Sequence of protein 1:
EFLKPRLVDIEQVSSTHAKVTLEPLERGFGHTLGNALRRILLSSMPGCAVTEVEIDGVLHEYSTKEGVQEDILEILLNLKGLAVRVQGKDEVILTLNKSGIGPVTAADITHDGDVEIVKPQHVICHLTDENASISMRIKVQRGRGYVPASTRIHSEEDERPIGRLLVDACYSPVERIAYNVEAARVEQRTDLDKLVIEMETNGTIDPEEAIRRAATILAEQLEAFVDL

The following describes two proteins that form a bound complex.

Sequence of protein 2:
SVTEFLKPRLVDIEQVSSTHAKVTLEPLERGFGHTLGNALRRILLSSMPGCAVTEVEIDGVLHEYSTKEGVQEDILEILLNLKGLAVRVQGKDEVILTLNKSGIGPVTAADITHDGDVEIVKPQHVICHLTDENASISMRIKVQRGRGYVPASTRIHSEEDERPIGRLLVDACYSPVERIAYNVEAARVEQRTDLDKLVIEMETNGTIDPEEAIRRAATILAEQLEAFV

Residue-level contacts at the interface:
Residue L228 in protein 2 contacts residue F8 in protein 1 (closest heavy-atom distance 3.3 Å).
Residue T222 in protein 2 interacts with residue L234 in protein 1 (closest heavy-atom distance 4.0 Å).
Residue A225 in protein 2 interacts with residue L228 in protein 1 (closest heavy-atom distance 3.9 Å).
Residue L228 in protein 2 is in contact with residue P11 in protein 1 (closest heavy-atom distance 3.9 Å).
Residue T38 in protein 2 is in contact with residue A42 in protein 1 (closest heavy-atom distance 3.0 Å).
Residue A220 in protein 2 is in contact with residue E229 in protein 1 (closest heavy-atom distance 2.2 Å).
Residue A221 in protein 2 contacts residue E229 in protein 1 (closest heavy-atom distance 3.7 Å).
Residue T222 in protein 2 contacts residue E229 in protein 1 (closest heavy-atom distance 2.9 Å).
Residue Q227 in protein 2 contacts residue F35 in protein 1 (closest heavy-atom distance 3.8 Å).
Residue R218 in protein 2 interacts with residue V232 in protein 1 (closest heavy-atom distance 3.6 Å).
Residue T38 in protein 2 is in contact with residue R45 in protein 1 (closest heavy-atom distance 3.3 Å).
Residue F231 in protein 2 contacts residue L9 in protein 1 (closest heavy-atom distance 3.5 Å).
Residue L228 in protein 2 is in contact with residue K10 in protein 1 (closest heavy-atom distance 3.3 Å).
Residue L224 in protein 2 contacts residue E229 in protein 1 (closest heavy-atom distance 4.5 Å).
Residue R218 in protein 2 interacts with residue F231 in protein 1 (closest heavy-atom distance 3.7 Å).
Residue I223 in protein 2 contacts residue D233 in protein 1 (closest heavy-atom distance 3.8 Å).
Residue Q227 in protein 2 contacts residue F8 in protein 1 (closest heavy-atom distance 2.9 Å).
Residue L228 in protein 2 is in contact with residue L9 in protein 1 (closest heavy-atom distance 3.4 Å).
Residue F35 in protein 2 interacts with residue Q227 in protein 1 (closest heavy-atom distance 2.9 Å).
Residue F231 in protein 2 contacts residue R195 in protein 1 (closest heavy-atom distance 4.0 Å).
Residue A220 in protein 2 is in contact with residue F231 in protein 1 (closest heavy-atom distance 3.0 Å).
Residue R219 in protein 2 is in contact with residue V232 in protein 1 (closest heavy-atom distance 3.5 Å).
Residue F35 in protein 2 contacts residue E226 in protein 1 (closest heavy-atom distance 3.0 Å).
Residue L224 in protein 2 is in contact with residue F231 in protein 1 (closest heavy-atom distance 3.5 Å).
Residue P52 in protein 2 interacts with residue V232 in protein 1 (closest heavy-atom distance 3.8 Å).
Residue A221 in protein 2 is in contact with residue F231 in protein 1 (closest heavy-atom distance 2.6 Å).
Residue L224 in protein 2 interacts with residue L228 in protein 1 (closest heavy-atom distance 3.4 Å).
Residue V5 in protein 2 interacts with residue R150 in protein 1 (closest heavy-atom distance 4.5 Å).
Residue L43 in protein 2 interacts with residue A230 in protein 1 (closest heavy-atom distance 4.3 Å).
Residue V232 in protein 2 contacts residue K10 in protein 1 (closest heavy-atom distance 4.1 Å).
Residue M51 in protein 2 is in contact with residue V232 in protein 1 (closest heavy-atom distance 3.9 Å).
Residue T222 in protein 2 interacts with residue L228 in protein 1 (closest heavy-atom distance 3.3 Å).
Residue I223 in protein 2 contacts residue L234 in protein 1 (closest heavy-atom distance 4.0 Å).
Residue A42 in protein 2 contacts residue N41 in protein 1 (closest heavy-atom distance 3.5 Å).
Residue I223 in protein 2 contacts residue F231 in protein 1 (closest heavy-atom distance 3.4 Å).
Residue F8 in protein 2 interacts with residue E226 in protein 1 (closest heavy-atom distance 3.2 Å).
Residue S50 in protein 2 interacts with residue F231 in protein 1 (closest heavy-atom distance 3.6 Å).
Residue I46 in protein 2 is in contact with residue F35 in protein 1 (closest heavy-atom distance 3.0 Å).
Residue F231 in protein 2 contacts residue F8 in protein 1 (closest heavy-atom distance 4.0 Å).
Residue I46 in protein 2 interacts with residue T38 in protein 1 (closest heavy-atom distance 2.7 Å).
Residue A221 in protein 2 interacts with residue D233 in protein 1 (closest heavy-atom distance 2.9 Å).
Residue L47 in protein 2 is in contact with residue F231 in protein 1 (closest heavy-atom distance 3.6 Å).
Residue N41 in protein 2 interacts with residue R45 in protein 1 (closest heavy-atom distance 3.6 Å).
Residue H37 in protein 2 interacts with residue R45 in protein 1 (closest heavy-atom distance 1.9 Å).
Residue N41 in protein 2 interacts with residue N41 in protein 1 (closest heavy-atom distance 4.1 Å).
Residue I46 in protein 2 interacts with residue G34 in protein 1 (closest heavy-atom distance 3.0 Å).
Residue F231 in protein 2 contacts residue E7 in protein 1 (closest heavy-atom distance 3.6 Å).
Residue A42 in protein 2 interacts with residue T38 in protein 1 (closest heavy-atom distance 3.5 Å).
Residue S50 in protein 2 is in contact with residue V232 in protein 1 (closest heavy-atom distance 4.0 Å).
Residue F35 in protein 2 is in contact with residue I46 in protein 1 (closest heavy-atom distance 4.0 Å).
Residue L47 in protein 2 contacts residue A230 in protein 1 (closest heavy-atom distance 3.5 Å).
Residue T38 in protein 2 is in contact with residue I46 in protein 1 (closest heavy-atom distance 3.6 Å).
Residue A221 in protein 2 interacts with residue A230 in protein 1 (closest heavy-atom distance 3.4 Å).
Residue A220 in protein 2 contacts residue A230 in protein 1 (closest heavy-atom distance 4.4 Å).
Residue R219 in protein 2 interacts with residue F231 in protein 1 (closest heavy-atom distance 3.0 Å).
Residue Q227 in protein 2 is in contact with residue F231 in protein 1 (closest heavy-atom distance 3.9 Å).
Residue V232 in protein 2 interacts with residue R12 in protein 1 (closest heavy-atom distance 3.4 Å).
Residue A221 in protein 2 interacts with residue V232 in protein 1 (closest heavy-atom distance 3.6 Å).
Residue G34 in protein 2 interacts with residue R45 in protein 1 (closest heavy-atom distance 4.3 Å).
Residue F35 in protein 2 is in contact with residue I223 in protein 1 (closest heavy-atom distance 4.5 Å).